Interface contacts:
Residue Q155 in the first protein interacts with residue F5 in the second protein (closest heavy-atom distance 3.0 Å).
Residue D77 in the first protein interacts with residue L9 in the second protein (closest heavy-atom distance 2.9 Å).
Residue Y159 in the first protein contacts residue A3 in the second protein (closest heavy-atom distance 3.6 Å).
Residue Y99 in the first protein contacts residue L2 in the second protein (closest heavy-atom distance 3.5 Å).
Residue W167 in the first protein contacts residue I1 in the second protein (closest heavy-atom distance 3.7 Å).
Residue Y7 in the first protein contacts residue L2 in the second protein (closest heavy-atom distance 3.5 Å).
Residue H70 in the first protein contacts residue L2 in the second protein (closest heavy-atom distance 4.1 Å).
Residue Y99 in the first protein is in contact with residue L6 in the second protein (closest heavy-atom distance 4.2 Å).
Residue Q155 in the first protein interacts with residue H7 in the second protein (closest heavy-atom distance 2.9 Å).
Residue Y7 in the first protein is in contact with residue I1 in the second protein (closest heavy-atom distance 3.0 Å).
Residue T73 in the first protein is in contact with residue L6 in the second protein (closest heavy-atom distance 3.9 Å).
Residue E63 in the first protein interacts with residue L2 in the second protein (closest heavy-atom distance 2.9 Å).
Residue Y59 in the first protein interacts with residue I1 in the second protein (closest heavy-atom distance 2.8 Å).
Residue Y116 in the first protein interacts with residue L9 in the second protein (closest heavy-atom distance 3.8 Å).
Residue T163 in the first protein interacts with residue K4 in the second protein (closest heavy-atom distance 4.5 Å).
Residue V152 in the first protein contacts residue H7 in the second protein (closest heavy-atom distance 3.6 Å).
Residue Y84 in the first protein is in contact with residue L9 in the second protein (closest heavy-atom distance 3.4 Å).
Residue Y171 in the first protein contacts residue I1 in the second protein (closest heavy-atom distance 2.9 Å).
Residue H70 in the first protein is in contact with residue F5 in the second protein (closest heavy-atom distance 5.0 Å).
Residue T80 in the first protein contacts residue L9 in the second protein (closest heavy-atom distance 4.1 Å).
Residue F9 in the first protein interacts with residue L2 in the second protein (closest heavy-atom distance 3.5 Å).
Residue H74 in the first protein contacts residue L6 in the second protein (closest heavy-atom distance 4.1 Å).
Residue H70 in the first protein interacts with residue A3 in the second protein (closest heavy-atom distance 3.2 Å).
Residue D77 in the first protein is in contact with residue H7 in the second protein (closest heavy-atom distance 4.9 Å).
Residue E63 in the first protein contacts residue I1 in the second protein (closest heavy-atom distance 3.0 Å).
Residue H70 in the first protein contacts residue L6 in the second protein (closest heavy-atom distance 3.4 Å).
Residue T73 in the first protein is in contact with residue E8 in the second protein (closest heavy-atom distance 4.1 Å).
Residue V76 in the first protein is in contact with residue E8 in the second protein (closest heavy-atom distance 3.7 Å).
Residue K146 in the first protein is in contact with residue L9 in the second protein (closest heavy-atom distance 3.3 Å).
Residue W147 in the first protein interacts with residue L9 in the second protein (closest heavy-atom distance 3.5 Å).
Residue M5 in the first protein is in contact with residue I1 in the second protein (closest heavy-atom distance 3.9 Å).
Residue Y99 in the first protein contacts residue A3 in the second protein (closest heavy-atom distance 3.0 Å).
Residue M45 in the first protein is in contact with residue L2 in the second protein (closest heavy-atom distance 3.6 Å).
Residue D77 in the first protein is in contact with residue E8 in the second protein (closest heavy-atom distance 3.6 Å).
Residue K66 in the first protein is in contact with residue L2 in the second protein (closest heavy-atom distance 3.0 Å).
Residue L81 in the first protein is in contact with residue L9 in the second protein (closest heavy-atom distance 3.5 Å).
Residue Y123 in the first protein interacts with residue L9 in the second protein (closest heavy-atom distance 4.0 Å).
Residue T73 in the first protein contacts residue H7 in the second protein (closest heavy-atom distance 4.0 Å).
Residue V67 in the first protein interacts with residue L2 in the second protein (closest heavy-atom distance 3.6 Å).
Residue R97 in the first protein interacts with residue L6 in the second protein (closest heavy-atom distance 3.6 Å).
Residue T143 in the first protein contacts residue L9 in the second protein (closest heavy-atom distance 3.2 Å).
Residue Y159 in the first protein is in contact with residue L2 in the second protein (closest heavy-atom distance 3.9 Å).
Residue K66 in the first protein is in contact with residue I1 in the second protein (closest heavy-atom distance 3.6 Å).
Residue Y159 in the first protein is in contact with residue I1 in the second protein (closest heavy-atom distance 2.7 Å).
Residue A150 in the first protein interacts with residue H7 in the second protein (closest heavy-atom distance 4.6 Å).
Residue W147 in the first protein contacts residue H7 in the second protein (closest heavy-atom distance 3.8 Å).
Residue W147 in the first protein contacts residue E8 in the second protein (closest heavy-atom distance 2.9 Å).
Residue T163 in the first protein contacts residue I1 in the second protein (closest heavy-atom distance 3.7 Å).
Residue K66 in the first protein interacts with residue K4 in the second protein (closest heavy-atom distance 4.0 Å).
Residue R97 in the first protein interacts with residue H7 in the second protein (closest heavy-atom distance 4.7 Å).
Residue K66 in the first protein interacts with residue A3 in the second protein (closest heavy-atom distance 3.5 Å).
Residue K146 in the first protein interacts with residue E8 in the second protein (closest heavy-atom distance 3.9 Å).

Sequence of the first protein:
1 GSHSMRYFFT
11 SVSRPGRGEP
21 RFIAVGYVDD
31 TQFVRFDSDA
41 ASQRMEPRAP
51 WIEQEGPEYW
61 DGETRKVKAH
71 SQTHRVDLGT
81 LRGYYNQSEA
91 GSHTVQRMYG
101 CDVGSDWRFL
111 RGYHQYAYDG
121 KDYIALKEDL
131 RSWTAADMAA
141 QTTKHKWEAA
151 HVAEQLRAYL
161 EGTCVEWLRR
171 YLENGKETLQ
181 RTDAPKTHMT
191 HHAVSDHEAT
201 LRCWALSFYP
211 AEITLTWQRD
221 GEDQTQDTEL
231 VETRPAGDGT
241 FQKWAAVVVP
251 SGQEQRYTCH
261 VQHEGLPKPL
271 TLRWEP

These two protein chains interact to form a complex.

Sequence of the second protein:
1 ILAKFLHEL